Interface contacts:
Residue I43 in chain A contacts residue S76 in chain B (closest heavy-atom distance 3.7 Å).
Residue K96 in chain A interacts with residue Y53 in chain B (closest heavy-atom distance 3.8 Å).
Residue R47 in chain A is in contact with residue Q56 in chain B (closest heavy-atom distance 3.8 Å).
Residue R15 in chain A interacts with residue W138 in chain B (closest heavy-atom distance 2.7 Å).
Residue F116 in chain A interacts with residue L118 in chain B (closest heavy-atom distance 3.5 Å).
Residue I43 in chain A interacts with residue H91 in chain B (closest heavy-atom distance 3.7 Å).
Residue F111 in chain A interacts with residue T133 in chain B (closest heavy-atom distance 3.5 Å).
Residue L14 in chain A interacts with residue K2 in chain B (closest heavy-atom distance 3.2 Å).
Residue I43 in chain A contacts residue H89 in chain B (closest heavy-atom distance 3.3 Å).
Residue V46 in chain A is in contact with residue Q56 in chain B (closest heavy-atom distance 3.1 Å).
Residue G98 in chain A contacts residue V100 in chain B (closest heavy-atom distance 3.7 Å).
Residue L13 in chain A interacts with residue L120 in chain B (closest heavy-atom distance 3.8 Å).
Residue S41 in chain A contacts residue H39 in chain B (closest heavy-atom distance 3.3 Å).
Residue F12 in chain A is in contact with residue E5 in chain B (closest heavy-atom distance 3.3 Å).
Residue R15 in chain A is in contact with residue L137 in chain B (closest heavy-atom distance 3.3 Å).
Residue E71 in chain A interacts with residue Y54 in chain B (closest heavy-atom distance 2.9 Å).
Residue P69 in chain A is in contact with residue Q56 in chain B (closest heavy-atom distance 3.4 Å).
Residue L13 in chain A is in contact with residue F4 in chain B (closest heavy-atom distance 2.9 Å).
Residue F116 in chain A interacts with residue H39 in chain B (closest heavy-atom distance 3.4 Å).
Residue D97 in chain A contacts residue V100 in chain B (closest heavy-atom distance 3.8 Å).
Residue D97 in chain A contacts residue K64 in chain B (closest heavy-atom distance 3.2 Å).
Residue L93 in chain A interacts with residue L93 in chain B (closest heavy-atom distance 3.6 Å).
Residue L13 in chain A contacts residue W138 in chain B (closest heavy-atom distance 4.0 Å).
Residue A45 in chain A interacts with residue Q56 in chain B (closest heavy-atom distance 3.6 Å).
Residue V8 in chain A interacts with residue V8 in chain B (closest heavy-atom distance 3.8 Å).
Residue E71 in chain A interacts with residue H91 in chain B (closest heavy-atom distance 3.5 Å).
Residue F111 in chain A contacts residue Y54 in chain B (closest heavy-atom distance 3.8 Å).
Residue E114 in chain A contacts residue N78 in chain B (closest heavy-atom distance 3.0 Å).
Residue D97 in chain A is in contact with residue Y53 in chain B (closest heavy-atom distance 3.0 Å).
Residue K10 in chain A interacts with residue F6 in chain B (closest heavy-atom distance 3.2 Å).
Residue F111 in chain A interacts with residue L135 in chain B (closest heavy-atom distance 3.6 Å).
Residue G44 in chain A interacts with residue H91 in chain B (closest heavy-atom distance 3.1 Å).
Residue I72 in chain A contacts residue H91 in chain B (closest heavy-atom distance 2.7 Å).
Residue G11 in chain A is in contact with residue F4 in chain B (closest heavy-atom distance 3.8 Å).
Residue S41 in chain A contacts residue S76 in chain B (closest heavy-atom distance 3.4 Å).
Residue L14 in chain A interacts with residue W138 in chain B (closest heavy-atom distance 3.7 Å).
Residue D97 in chain A interacts with residue G102 in chain B (closest heavy-atom distance 3.0 Å).
Residue R15 in chain A contacts residue D130 in chain B (closest heavy-atom distance 3.0 Å).
Residue G9 in chain A is in contact with residue V8 in chain B (closest heavy-atom distance 2.8 Å).
Residue G11 in chain A contacts residue E5 in chain B (closest heavy-atom distance 3.5 Å).
Residue S74 in chain A interacts with residue S74 in chain B (closest heavy-atom distance 3.6 Å).
Residue L73 in chain A interacts with residue G102 in chain B (closest heavy-atom distance 3.4 Å).
Residue Y18 in chain A interacts with residue Q132 in chain B (closest heavy-atom distance 3.2 Å).
Residue L73 in chain A contacts residue L93 in chain B (closest heavy-atom distance 3.8 Å).
Residue E114 in chain A contacts residue W138 in chain B (closest heavy-atom distance 3.5 Å).
Residue E71 in chain A is in contact with residue Y53 in chain B (closest heavy-atom distance 3.7 Å).
Residue L73 in chain A contacts residue G103 in chain B (closest heavy-atom distance 3.1 Å).
Residue L13 in chain A interacts with residue V3 in chain B (closest heavy-atom distance 3.8 Å).
Residue F29 in chain A contacts residue V3 in chain B (closest heavy-atom distance 3.6 Å).
Residue G9 in chain A is in contact with residue E7 in chain B (closest heavy-atom distance 3.2 Å).
Residue E114 in chain A is in contact with residue R127 in chain B (closest heavy-atom distance 2.6 Å).
Residue R15 in chain A is in contact with residue K2 in chain B (closest heavy-atom distance 2.9 Å).
Residue F111 in chain A is in contact with residue Q56 in chain B (closest heavy-atom distance 3.3 Å).
Residue L13 in chain A is in contact with residue F6 in chain B (closest heavy-atom distance 3.8 Å).
Residue F116 in chain A interacts with residue L120 in chain B (closest heavy-atom distance 3.8 Å).
Residue D97 in chain A interacts with residue Y101 in chain B (closest heavy-atom distance 3.2 Å).
Residue S74 in chain A interacts with residue L93 in chain B (closest heavy-atom distance 3.7 Å).
Residue F12 in chain A is in contact with residue F4 in chain B (closest heavy-atom distance 3.3 Å).
Residue E114 in chain A contacts residue H89 in chain B (closest heavy-atom distance 2.7 Å).
Residue G11 in chain A contacts residue F6 in chain B (closest heavy-atom distance 2.6 Å).

Sequence of chain B:
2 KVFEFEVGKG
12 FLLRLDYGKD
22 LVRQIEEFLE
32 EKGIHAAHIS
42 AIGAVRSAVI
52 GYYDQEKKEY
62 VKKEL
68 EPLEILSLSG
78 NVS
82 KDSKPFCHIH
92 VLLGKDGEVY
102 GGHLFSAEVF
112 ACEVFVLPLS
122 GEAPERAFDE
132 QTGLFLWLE

These two protein chains interact to form a complex.

Sequence of chain A:
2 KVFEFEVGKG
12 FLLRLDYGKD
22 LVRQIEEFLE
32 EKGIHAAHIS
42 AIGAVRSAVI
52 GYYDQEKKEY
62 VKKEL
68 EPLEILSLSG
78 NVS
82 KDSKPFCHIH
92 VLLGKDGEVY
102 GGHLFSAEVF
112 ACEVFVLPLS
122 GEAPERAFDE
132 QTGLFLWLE